Contacts between the two chains:
Residue V10 in the first protein contacts residue K33 in the second protein (closest heavy-atom distance 3.6 Å).
Residue V10 in the first protein interacts with residue D34 in the second protein (closest heavy-atom distance 4.2 Å).
Residue E9 in the first protein is in contact with residue K33 in the second protein (closest heavy-atom distance 4.2 Å).
Residue L11 in the first protein is in contact with residue A35 in the second protein (closest heavy-atom distance 4.4 Å).
Residue N12 in the first protein interacts with residue K33 in the second protein (closest heavy-atom distance 4.5 Å).
Residue V10 in the first protein interacts with residue A35 in the second protein (closest heavy-atom distance 3.3 Å).
Residue N12 in the first protein interacts with residue A35 in the second protein (closest heavy-atom distance 4.8 Å).
Residue N12 in the first protein interacts with residue D34 in the second protein (closest heavy-atom distance 3.8 Å).

Sequence of the second protein:
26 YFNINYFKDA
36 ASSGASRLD

Sequence of the first protein:
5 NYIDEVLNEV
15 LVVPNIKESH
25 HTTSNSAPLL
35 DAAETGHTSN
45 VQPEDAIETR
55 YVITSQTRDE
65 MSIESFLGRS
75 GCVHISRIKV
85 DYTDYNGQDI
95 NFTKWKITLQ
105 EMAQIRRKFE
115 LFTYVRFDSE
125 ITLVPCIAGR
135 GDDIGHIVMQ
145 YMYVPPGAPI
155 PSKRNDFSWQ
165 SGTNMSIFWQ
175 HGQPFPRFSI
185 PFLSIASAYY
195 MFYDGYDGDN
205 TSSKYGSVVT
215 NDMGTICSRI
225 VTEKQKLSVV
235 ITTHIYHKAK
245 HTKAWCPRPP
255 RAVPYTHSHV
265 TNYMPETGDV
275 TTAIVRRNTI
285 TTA

These two protein chains interact to form a complex.